Sequence of chain A:
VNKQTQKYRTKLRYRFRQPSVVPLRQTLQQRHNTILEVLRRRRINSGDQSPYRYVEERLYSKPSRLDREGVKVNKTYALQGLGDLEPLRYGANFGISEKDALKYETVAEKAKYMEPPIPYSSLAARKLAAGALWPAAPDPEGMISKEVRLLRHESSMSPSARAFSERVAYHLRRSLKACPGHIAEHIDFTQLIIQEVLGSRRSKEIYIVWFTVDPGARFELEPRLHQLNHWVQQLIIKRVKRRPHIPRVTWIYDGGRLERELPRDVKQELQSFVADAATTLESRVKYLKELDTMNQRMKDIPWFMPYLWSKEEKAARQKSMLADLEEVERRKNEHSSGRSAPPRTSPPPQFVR

Sequence of chain B:
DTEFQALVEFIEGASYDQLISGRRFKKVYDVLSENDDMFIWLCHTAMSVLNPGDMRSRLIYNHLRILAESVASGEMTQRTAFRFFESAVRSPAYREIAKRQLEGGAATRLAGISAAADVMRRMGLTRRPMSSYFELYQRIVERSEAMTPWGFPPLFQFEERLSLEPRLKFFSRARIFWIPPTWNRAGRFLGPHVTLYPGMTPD

These two protein chains interact to form a complex.

Residue-level contacts at the interface:
Residue R40 in chain A contacts residue L294 in chain B (closest heavy-atom distance 3.5 Å).
Residue R98 in chain A is in contact with residue T299 in chain B (closest heavy-atom distance 3.1 Å).
Residue M123 in chain A interacts with residue W282 in chain B (closest heavy-atom distance 3.7 Å).
Residue V30 in chain A interacts with residue K250 in chain B (closest heavy-atom distance 3.4 Å).
Residue E65 in chain A is in contact with residue F293 in chain B (closest heavy-atom distance 3.6 Å).
Residue L137 in chain A is in contact with residue R224 in chain B (closest heavy-atom distance 3.6 Å).
Residue R98 in chain A interacts with residue P306 in chain B (closest heavy-atom distance 3.1 Å).
Residue L142 in chain A contacts residue M304 in chain B (closest heavy-atom distance 3.5 Å).
Residue L97 in chain A contacts residue P306 in chain B (closest heavy-atom distance 2.7 Å).
Residue K119 in chain A is in contact with residue H297 in chain B (closest heavy-atom distance 3.3 Å).
Residue P125 in chain A interacts with residue R164 in chain B (closest heavy-atom distance 3.6 Å).
Residue T36 in chain A interacts with residue D307 in chain B (closest heavy-atom distance 3.3 Å).
Residue Q89 in chain A contacts residue K107 in chain B (closest heavy-atom distance 3.4 Å).
Residue Y129 in chain A contacts residue P234 in chain B (closest heavy-atom distance 3.6 Å).
Residue R135 in chain A is in contact with residue Q219 in chain B (closest heavy-atom distance 3.1 Å).
Residue Y69 in chain A interacts with residue D307 in chain B (closest heavy-atom distance 2.4 Å).
Residue A120 in chain A contacts residue W282 in chain B (closest heavy-atom distance 3.6 Å).
Residue L142 in chain A interacts with residue T305 in chain B (closest heavy-atom distance 2.8 Å).
Residue I127 in chain A is in contact with residue F163 in chain B (closest heavy-atom distance 3.6 Å).
Residue R40 in chain A interacts with residue D307 in chain B (closest heavy-atom distance 3.5 Å).
Residue E124 in chain A is in contact with residue R160 in chain B (closest heavy-atom distance 3.4 Å).
Residue W143 in chain A is in contact with residue M304 in chain B (closest heavy-atom distance 3.7 Å).
Residue R135 in chain A interacts with residue E223 in chain B (closest heavy-atom distance 2.7 Å).
Residue E65 in chain A is in contact with residue R292 in chain B (closest heavy-atom distance 3.4 Å).
Residue P96 in chain A interacts with residue P306 in chain B (closest heavy-atom distance 3.6 Å).
Residue R98 in chain A contacts residue L300 in chain B (closest heavy-atom distance 3.7 Å).
Residue P144 in chain A is in contact with residue T305 in chain B (closest heavy-atom distance 3.3 Å).
Residue K119 in chain A interacts with residue W282 in chain B (closest heavy-atom distance 3.6 Å).
Residue P125 in chain A is in contact with residue R160 in chain B (closest heavy-atom distance 3.6 Å).
Residue P126 in chain A contacts residue Y301 in chain B (closest heavy-atom distance 3.4 Å).
Residue Y69 in chain A interacts with residue F293 in chain B (closest heavy-atom distance 3.3 Å).
Residue Q39 in chain A interacts with residue T305 in chain B (closest heavy-atom distance 3.5 Å).
Residue Y129 in chain A interacts with residue E226 in chain B (closest heavy-atom distance 2.9 Å).
Residue R98 in chain A interacts with residue D307 in chain B (closest heavy-atom distance 2.8 Å).
Residue R98 in chain A contacts residue V298 in chain B (closest heavy-atom distance 3.4 Å).
Residue A138 in chain A contacts residue E223 in chain B (closest heavy-atom distance 3.5 Å).
Residue P128 in chain A is in contact with residue Q238 in chain B (closest heavy-atom distance 3.4 Å).
Residue S29 in chain A is in contact with residue F252 in chain B (closest heavy-atom distance 3.3 Å).
Residue Q39 in chain A interacts with residue D307 in chain B (closest heavy-atom distance 3.6 Å).
Residue Y129 in chain A contacts residue M119 in chain B (closest heavy-atom distance 3.6 Å).
Residue T43 in chain A interacts with residue D307 in chain B (closest heavy-atom distance 3.3 Å).
Residue V31 in chain A interacts with residue F252 in chain B (closest heavy-atom distance 3.6 Å).
Residue M123 in chain A contacts residue I280 in chain B (closest heavy-atom distance 3.6 Å).
Residue V116 in chain A contacts residue H297 in chain B (closest heavy-atom distance 3.7 Å).
Residue S70 in chain A is in contact with residue F293 in chain B (closest heavy-atom distance 3.7 Å).
Residue V30 in chain A is in contact with residue F252 in chain B (closest heavy-atom distance 3.2 Å).
Residue V30 in chain A contacts residue F251 in chain B (closest heavy-atom distance 3.4 Å).
Residue E124 in chain A is in contact with residue I280 in chain B (closest heavy-atom distance 3.4 Å).
Residue I105 in chain A is in contact with residue Y301 in chain B (closest heavy-atom distance 3.4 Å).
Residue A138 in chain A contacts residue R224 in chain B (closest heavy-atom distance 3.4 Å).
Residue G92 in chain A interacts with residue Y110 in chain B (closest heavy-atom distance 3.6 Å).
Residue F103 in chain A interacts with residue Y301 in chain B (closest heavy-atom distance 3.2 Å).
Residue V116 in chain A interacts with residue P296 in chain B (closest heavy-atom distance 3.7 Å).
Residue Y129 in chain A contacts residue F163 in chain B (closest heavy-atom distance 3.3 Å).
Residue V31 in chain A is in contact with residue W287 in chain B (closest heavy-atom distance 3.7 Å).
Residue D93 in chain A interacts with residue Y110 in chain B (closest heavy-atom distance 3.0 Å).
Residue G90 in chain A contacts residue G103 in chain B (closest heavy-atom distance 3.3 Å).
Residue Q89 in chain A interacts with residue G103 in chain B (closest heavy-atom distance 3.7 Å).
Residue Q89 in chain A interacts with residue R104 in chain B (closest heavy-atom distance 3.4 Å).
Residue P128 in chain A is in contact with residue L236 in chain B (closest heavy-atom distance 3.3 Å).